Sequence of the second protein:
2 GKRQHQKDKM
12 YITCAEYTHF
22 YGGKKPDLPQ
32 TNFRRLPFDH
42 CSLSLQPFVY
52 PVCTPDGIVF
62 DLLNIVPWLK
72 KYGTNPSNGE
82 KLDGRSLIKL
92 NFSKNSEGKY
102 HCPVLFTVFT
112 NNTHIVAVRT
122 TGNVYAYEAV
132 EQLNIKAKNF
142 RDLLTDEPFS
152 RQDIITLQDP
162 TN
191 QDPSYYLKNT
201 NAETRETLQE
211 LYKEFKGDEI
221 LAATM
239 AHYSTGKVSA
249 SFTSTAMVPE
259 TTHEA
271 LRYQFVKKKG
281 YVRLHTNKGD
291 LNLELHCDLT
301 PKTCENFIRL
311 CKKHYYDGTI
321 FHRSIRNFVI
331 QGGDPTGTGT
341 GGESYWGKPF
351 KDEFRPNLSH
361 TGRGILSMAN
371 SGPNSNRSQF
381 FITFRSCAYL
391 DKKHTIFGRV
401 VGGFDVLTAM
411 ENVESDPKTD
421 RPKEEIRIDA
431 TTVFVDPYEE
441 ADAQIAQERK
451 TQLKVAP

Sequence of the first protein:
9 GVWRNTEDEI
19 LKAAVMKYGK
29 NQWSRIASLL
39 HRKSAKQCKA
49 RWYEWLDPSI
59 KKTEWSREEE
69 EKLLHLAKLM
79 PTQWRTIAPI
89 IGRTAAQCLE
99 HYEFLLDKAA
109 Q

These two protein chains interact to form a complex.

Interface contacts:
Residue D218 in the second protein interacts with residue H73 in the first protein (closest heavy-atom distance 3.0 Å).
Residue D218 in the second protein is in contact with residue L77 in the first protein (closest heavy-atom distance 4.3 Å).
Residue I220 in the second protein contacts residue L74 in the first protein (closest heavy-atom distance 4.7 Å).
Residue T224 in the second protein contacts residue K70 in the first protein (closest heavy-atom distance 4.8 Å).
Residue L221 in the second protein contacts residue L74 in the first protein (closest heavy-atom distance 4.4 Å).
Residue L221 in the second protein contacts residue L77 in the first protein (closest heavy-atom distance 3.1 Å).
Residue L221 in the second protein interacts with residue H73 in the first protein (closest heavy-atom distance 4.9 Å).
Residue I220 in the second protein is in contact with residue K70 in the first protein (closest heavy-atom distance 3.1 Å).
Residue T224 in the second protein is in contact with residue I88 in the first protein (closest heavy-atom distance 3.8 Å).
Residue I220 in the second protein contacts residue H73 in the first protein (closest heavy-atom distance 3.1 Å).